Sequence of protein 1:
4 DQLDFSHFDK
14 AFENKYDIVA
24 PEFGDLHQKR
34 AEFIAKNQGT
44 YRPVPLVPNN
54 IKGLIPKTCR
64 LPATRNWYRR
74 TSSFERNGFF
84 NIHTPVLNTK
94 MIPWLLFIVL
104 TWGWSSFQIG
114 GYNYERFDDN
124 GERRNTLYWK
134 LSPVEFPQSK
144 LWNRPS

Sequence of protein 2:
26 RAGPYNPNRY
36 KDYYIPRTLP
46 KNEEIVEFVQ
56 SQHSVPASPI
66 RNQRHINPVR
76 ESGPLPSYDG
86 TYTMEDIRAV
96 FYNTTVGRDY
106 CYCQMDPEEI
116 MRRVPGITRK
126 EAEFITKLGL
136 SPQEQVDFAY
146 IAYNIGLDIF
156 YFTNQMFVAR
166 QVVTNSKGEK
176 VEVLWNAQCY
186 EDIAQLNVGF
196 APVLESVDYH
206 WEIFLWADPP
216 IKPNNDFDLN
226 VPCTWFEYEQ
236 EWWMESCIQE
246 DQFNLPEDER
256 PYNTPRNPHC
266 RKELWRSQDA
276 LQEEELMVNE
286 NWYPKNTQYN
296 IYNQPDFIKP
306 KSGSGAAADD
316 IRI

The following describes two proteins that form a bound complex.

Residue-level contacts at the interface:
Residue D104 in protein 2 is in contact with residue E78 in protein 1 (closest heavy-atom distance 4.9 Å).
Residue R103 in protein 2 is in contact with residue N80 in protein 1 (closest heavy-atom distance 4.3 Å).
Residue D104 in protein 2 interacts with residue R79 in protein 1 (closest heavy-atom distance 5.0 Å).
Residue R103 in protein 2 interacts with residue F82 in protein 1 (closest heavy-atom distance 4.8 Å).
Residue R103 in protein 2 is in contact with residue E78 in protein 1 (closest heavy-atom distance 4.9 Å).
Residue D104 in protein 2 contacts residue N80 in protein 1 (closest heavy-atom distance 3.6 Å).